Sequence of the second protein:
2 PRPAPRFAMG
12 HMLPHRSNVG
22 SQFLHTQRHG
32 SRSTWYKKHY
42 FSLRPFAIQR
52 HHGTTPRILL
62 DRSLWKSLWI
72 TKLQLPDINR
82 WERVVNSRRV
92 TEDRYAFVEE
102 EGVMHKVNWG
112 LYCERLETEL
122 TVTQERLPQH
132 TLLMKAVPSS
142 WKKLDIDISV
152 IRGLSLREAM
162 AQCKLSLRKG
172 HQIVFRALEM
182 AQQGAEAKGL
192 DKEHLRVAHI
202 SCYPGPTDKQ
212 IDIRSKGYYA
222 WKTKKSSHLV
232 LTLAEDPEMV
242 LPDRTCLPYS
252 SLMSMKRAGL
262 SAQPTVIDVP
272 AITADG

Interface contacts:
Residue F37 in the first protein interacts with residue K210 in the second protein (closest heavy-atom distance 3.0 Å).
Residue K359 in the first protein is in contact with residue V267 in the second protein (closest heavy-atom distance 3.2 Å).
Residue T31 in the first protein is in contact with residue Y220 in the second protein (closest heavy-atom distance 3.3 Å).
Residue F284 in the first protein is in contact with residue P271 in the second protein (closest heavy-atom distance 3.6 Å).
Residue G44 in the first protein is in contact with residue D209 in the second protein (closest heavy-atom distance 2.9 Å).
Residue S127 in the first protein is in contact with residue R127 in the second protein (closest heavy-atom distance 3.3 Å).
Residue K399 in the first protein contacts residue K165 in the second protein (closest heavy-atom distance 3.1 Å).
Residue A252 in the first protein interacts with residue E194 in the second protein (closest heavy-atom distance 3.5 Å).
Residue F401 in the first protein is in contact with residue C164 in the second protein (closest heavy-atom distance 3.5 Å).
Residue K122 in the first protein contacts residue P238 in the second protein (closest heavy-atom distance 3.2 Å).
Residue I250 in the first protein is in contact with residue I273 in the second protein (closest heavy-atom distance 3.5 Å).
Residue T277 in the first protein interacts with residue T274 in the second protein (closest heavy-atom distance 3.5 Å).
Residue A252 in the first protein contacts residue D192 in the second protein (closest heavy-atom distance 3.4 Å).
Residue P45 in the first protein is in contact with residue S227 in the second protein (closest heavy-atom distance 3.6 Å).
Residue R36 in the first protein interacts with residue K210 in the second protein (closest heavy-atom distance 3.1 Å).
Residue L34 in the first protein is in contact with residue I212 in the second protein (closest heavy-atom distance 3.2 Å).
Residue E247 in the first protein interacts with residue I273 in the second protein (closest heavy-atom distance 3.6 Å).
Residue Q23 in the first protein contacts residue R215 in the second protein (closest heavy-atom distance 2.8 Å).
Residue R318 in the first protein interacts with residue T274 in the second protein (closest heavy-atom distance 3.1 Å).
Residue R382 in the first protein is in contact with residue M256 in the second protein (closest heavy-atom distance 3.6 Å).
Residue K24 in the first protein interacts with residue Y219 in the second protein (closest heavy-atom distance 3.0 Å).
Residue H352 in the first protein interacts with residue P271 in the second protein (closest heavy-atom distance 3.4 Å).
Residue M26 in the first protein interacts with residue G218 in the second protein (closest heavy-atom distance 3.0 Å).
Residue G42 in the first protein interacts with residue P207 in the second protein (closest heavy-atom distance 3.4 Å).
Residue K24 in the first protein contacts residue Y220 in the second protein (closest heavy-atom distance 2.9 Å).
Residue H25 in the first protein contacts residue K217 in the second protein (closest heavy-atom distance 3.2 Å).
Residue P148 in the first protein contacts residue E187 in the second protein (closest heavy-atom distance 3.3 Å).
Residue R152 in the first protein is in contact with residue E236 in the second protein (closest heavy-atom distance 3.2 Å).
Residue T277 in the first protein is in contact with residue D276 in the second protein (closest heavy-atom distance 2.9 Å).
Residue S402 in the first protein interacts with residue R177 in the second protein (closest heavy-atom distance 3.2 Å).
Residue R382 in the first protein contacts residue S262 in the second protein (closest heavy-atom distance 3.1 Å).
Residue G19 in the first protein interacts with residue K210 in the second protein (closest heavy-atom distance 2.5 Å).
Residue N29 in the first protein contacts residue Y220 in the second protein (closest heavy-atom distance 2.4 Å).
Residue N281 in the first protein contacts residue I273 in the second protein (closest heavy-atom distance 3.5 Å).
Residue Y11 in the first protein interacts with residue Y219 in the second protein (closest heavy-atom distance 3.1 Å).
Residue Y46 in the first protein is in contact with residue D209 in the second protein (closest heavy-atom distance 3.3 Å).
Residue Y35 in the first protein is in contact with residue Q211 in the second protein (closest heavy-atom distance 3.2 Å).
Residue K399 in the first protein contacts residue S167 in the second protein (closest heavy-atom distance 2.8 Å).
Residue V149 in the first protein interacts with residue L191 in the second protein (closest heavy-atom distance 3.6 Å).
Residue K399 in the first protein is in contact with residue L168 in the second protein (closest heavy-atom distance 3.5 Å).
Residue K399 in the first protein interacts with residue L166 in the second protein (closest heavy-atom distance 3.2 Å).
Residue H384 in the first protein interacts with residue T266 in the second protein (closest heavy-atom distance 3.1 Å).
Residue R152 in the first protein is in contact with residue G190 in the second protein (closest heavy-atom distance 3.4 Å).
Residue S274 in the first protein contacts residue G277 in the second protein (closest heavy-atom distance 3.5 Å).
Residue G398 in the first protein is in contact with residue K165 in the second protein (closest heavy-atom distance 3.2 Å).
Residue G396 in the first protein contacts residue K165 in the second protein (closest heavy-atom distance 3.0 Å).
Residue Y46 in the first protein is in contact with residue K226 in the second protein (closest heavy-atom distance 3.1 Å).
Residue G253 in the first protein is in contact with residue E194 in the second protein (closest heavy-atom distance 3.3 Å).
Residue Y35 in the first protein is in contact with residue I212 in the second protein (closest heavy-atom distance 3.5 Å).
Residue S390 in the first protein contacts residue K193 in the second protein (closest heavy-atom distance 2.1 Å).
Residue Q23 in the first protein is in contact with residue Y219 in the second protein (closest heavy-atom distance 3.4 Å).
Residue H25 in the first protein contacts residue G218 in the second protein (closest heavy-atom distance 2.8 Å).
Residue S20 in the first protein contacts residue W222 in the second protein (closest heavy-atom distance 3.1 Å).
Residue N281 in the first protein interacts with residue T274 in the second protein (closest heavy-atom distance 3.4 Å).
Residue R382 in the first protein contacts residue P265 in the second protein (closest heavy-atom distance 3.5 Å).
Residue R382 in the first protein is in contact with residue A263 in the second protein (closest heavy-atom distance 3.2 Å).
Residue P18 in the first protein is in contact with residue W222 in the second protein (closest heavy-atom distance 3.2 Å).
Residue G39 in the first protein is in contact with residue T208 in the second protein (closest heavy-atom distance 3.0 Å).
Residue T47 in the first protein interacts with residue D209 in the second protein (closest heavy-atom distance 3.0 Å).
Residue Y329 in the first protein interacts with residue I268 in the second protein (closest heavy-atom distance 3.2 Å).

These two protein chains interact to form a complex.

Sequence of the first protein:
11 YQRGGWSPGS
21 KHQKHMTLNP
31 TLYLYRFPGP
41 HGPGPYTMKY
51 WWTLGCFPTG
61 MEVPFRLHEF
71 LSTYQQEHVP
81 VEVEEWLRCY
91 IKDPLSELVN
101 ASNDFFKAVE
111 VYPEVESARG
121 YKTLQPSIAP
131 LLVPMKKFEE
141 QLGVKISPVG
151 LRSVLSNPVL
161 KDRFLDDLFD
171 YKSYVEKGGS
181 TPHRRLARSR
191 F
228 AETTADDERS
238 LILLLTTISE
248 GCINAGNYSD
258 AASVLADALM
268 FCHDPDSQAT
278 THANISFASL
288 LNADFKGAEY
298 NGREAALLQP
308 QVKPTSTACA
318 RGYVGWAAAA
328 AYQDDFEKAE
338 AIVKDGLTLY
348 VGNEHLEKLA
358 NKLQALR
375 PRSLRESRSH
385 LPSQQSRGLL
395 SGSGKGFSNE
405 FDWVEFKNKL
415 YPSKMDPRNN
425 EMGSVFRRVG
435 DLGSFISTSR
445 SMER